Sequence of chain B:
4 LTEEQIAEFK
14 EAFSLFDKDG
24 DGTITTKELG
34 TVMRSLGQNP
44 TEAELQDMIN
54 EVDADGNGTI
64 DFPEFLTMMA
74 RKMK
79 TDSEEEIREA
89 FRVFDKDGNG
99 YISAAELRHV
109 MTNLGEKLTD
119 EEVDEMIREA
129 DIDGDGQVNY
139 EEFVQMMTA

Sequence of chain A:
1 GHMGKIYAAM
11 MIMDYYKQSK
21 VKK

Interface contacts:
Residue E47 in chain B contacts residue Y16 in chain A (closest heavy-atom distance 3.5 Å).
Residue M144 in chain B is in contact with residue Y7 in chain A (closest heavy-atom distance 3.1 Å).
Residue E11 in chain B is in contact with residue Y7 in chain A (closest heavy-atom distance 3.9 Å).
Residue M72 in chain B contacts residue Y7 in chain A (closest heavy-atom distance 3.8 Å).
Residue M51 in chain B contacts residue I12 in chain A (closest heavy-atom distance 3.5 Å).
Residue M124 in chain B contacts residue M3 in chain A (closest heavy-atom distance 3.9 Å).
Residue A88 in chain B interacts with residue M10 in chain A (closest heavy-atom distance 4.0 Å).
Residue Q41 in chain B contacts residue Y16 in chain A (closest heavy-atom distance 3.2 Å).
Residue E14 in chain B contacts residue H2 in chain A (closest heavy-atom distance 3.3 Å).
Residue M36 in chain B is in contact with residue I12 in chain A (closest heavy-atom distance 3.8 Å).
Residue E47 in chain B contacts residue K20 in chain A (closest heavy-atom distance 3.2 Å).
Residue M124 in chain B interacts with residue I6 in chain A (closest heavy-atom distance 3.9 Å).
Residue E54 in chain B interacts with residue Y15 in chain A (closest heavy-atom distance 3.3 Å).
Residue M72 in chain B is in contact with residue M11 in chain A (closest heavy-atom distance 3.6 Å).
Residue L39 in chain B contacts residue I12 in chain A (closest heavy-atom distance 3.7 Å).
Residue M71 in chain B contacts residue M11 in chain A (closest heavy-atom distance 3.6 Å).
Residue P43 in chain B interacts with residue Y16 in chain A (closest heavy-atom distance 3.6 Å).
Residue M124 in chain B contacts residue H2 in chain A (closest heavy-atom distance 3.5 Å).
Residue M124 in chain B interacts with residue G1 in chain A (closest heavy-atom distance 3.7 Å).
Residue D50 in chain B is in contact with residue S19 in chain A (closest heavy-atom distance 3.9 Å).
Residue E14 in chain B contacts residue K5 in chain A (closest heavy-atom distance 3.7 Å).
Residue A15 in chain B is in contact with residue G4 in chain A (closest heavy-atom distance 3.3 Å).
Residue L39 in chain B is in contact with residue A9 in chain A (closest heavy-atom distance 3.9 Å).
Residue M144 in chain B contacts residue M3 in chain A (closest heavy-atom distance 3.5 Å).
Residue E11 in chain B contacts residue G4 in chain A (closest heavy-atom distance 3.5 Å).
Residue M76 in chain B interacts with residue D14 in chain A (closest heavy-atom distance 3.7 Å).
Residue Q41 in chain B contacts residue M13 in chain A (closest heavy-atom distance 4.0 Å).
Residue E14 in chain B interacts with residue G4 in chain A (closest heavy-atom distance 2.7 Å).
Residue M109 in chain B interacts with residue H2 in chain A (closest heavy-atom distance 3.3 Å).
Residue E11 in chain B contacts residue M3 in chain A (closest heavy-atom distance 3.1 Å).
Residue A15 in chain B is in contact with residue A8 in chain A (closest heavy-atom distance 3.7 Å).
Residue S17 in chain B interacts with residue K5 in chain A (closest heavy-atom distance 3.8 Å).
Residue F19 in chain B contacts residue I12 in chain A (closest heavy-atom distance 3.4 Å).
Residue E47 in chain B interacts with residue S19 in chain A (closest heavy-atom distance 3.9 Å).
Residue M145 in chain B interacts with residue I6 in chain A (closest heavy-atom distance 3.6 Å).
Residue M109 in chain B interacts with residue I6 in chain A (closest heavy-atom distance 3.8 Å).
Residue M36 in chain B interacts with residue Y16 in chain A (closest heavy-atom distance 3.5 Å).
Residue L32 in chain B interacts with residue I12 in chain A (closest heavy-atom distance 3.7 Å).
Residue M51 in chain B interacts with residue Y15 in chain A (closest heavy-atom distance 3.2 Å).
Residue F68 in chain B contacts residue M11 in chain A (closest heavy-atom distance 3.8 Å).
Residue E14 in chain B is in contact with residue M3 in chain A (closest heavy-atom distance 3.5 Å).
Residue E120 in chain B interacts with residue H2 in chain A (closest heavy-atom distance 3.2 Å).
Residue M71 in chain B is in contact with residue I12 in chain A (closest heavy-atom distance 3.7 Å).
Residue L39 in chain B is in contact with residue M13 in chain A (closest heavy-atom distance 3.6 Å).
Residue L112 in chain B contacts residue I6 in chain A (closest heavy-atom distance 3.6 Å).
Residue M71 in chain B interacts with residue Y15 in chain A (closest heavy-atom distance 3.3 Å).
Residue L112 in chain B contacts residue A9 in chain A (closest heavy-atom distance 3.8 Å).
Residue K75 in chain B contacts residue D14 in chain A (closest heavy-atom distance 4.1 Å).
Residue E11 in chain B is in contact with residue G1 in chain A (closest heavy-atom distance 3.2 Å).
Residue E11 in chain B contacts residue H2 in chain A (closest heavy-atom distance 3.8 Å).
Residue M51 in chain B contacts residue S19 in chain A (closest heavy-atom distance 3.4 Å).
Residue E127 in chain B is in contact with residue G1 in chain A (closest heavy-atom distance 3.7 Å).
Residue M145 in chain B contacts residue M10 in chain A (closest heavy-atom distance 3.7 Å).
Residue V55 in chain B contacts residue Y15 in chain A (closest heavy-atom distance 3.4 Å).
Residue E114 in chain B contacts residue K5 in chain A (closest heavy-atom distance 3.3 Å).
Residue M72 in chain B contacts residue A8 in chain A (closest heavy-atom distance 3.9 Å).
Residue L18 in chain B is in contact with residue A8 in chain A (closest heavy-atom distance 4.0 Å).
Residue M51 in chain B contacts residue Y16 in chain A (closest heavy-atom distance 3.4 Å).
Residue A147 in chain B contacts residue Y7 in chain A (closest heavy-atom distance 3.1 Å).
Residue L112 in chain B is in contact with residue K5 in chain A (closest heavy-atom distance 3.8 Å).

The following describes two proteins that form a bound complex.